The following describes two proteins that form a bound complex.

Sequence of chain B:
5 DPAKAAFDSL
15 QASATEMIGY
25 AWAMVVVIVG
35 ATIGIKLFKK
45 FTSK

Interface contacts:
Residue F85 in chain A is in contact with residue F42 in chain B (closest heavy-atom distance 4.4 Å).
Residue Q71 in chain A is in contact with residue V31 in chain B (closest heavy-atom distance 3.8 Å).
Residue V73 in chain A interacts with residue G34 in chain B (closest heavy-atom distance 4.0 Å).
Residue I76 in chain A interacts with residue A35 in chain B (closest heavy-atom distance 3.3 Å).
Residue L82 in chain A interacts with residue F42 in chain B (closest heavy-atom distance 4.2 Å).
Residue I88 in chain A is in contact with residue F45 in chain B (closest heavy-atom distance 3.6 Å).
Residue I76 in chain A interacts with residue I39 in chain B (closest heavy-atom distance 3.4 Å).
Residue V73 in chain A contacts residue G38 in chain B (closest heavy-atom distance 4.6 Å).
Residue V73 in chain A interacts with residue A35 in chain B (closest heavy-atom distance 4.4 Å).
Residue A81 in chain A interacts with residue F42 in chain B (closest heavy-atom distance 4.0 Å).
Residue F69 in chain A contacts residue G34 in chain B (closest heavy-atom distance 3.9 Å).
Residue F69 in chain A is in contact with residue V33 in chain B (closest heavy-atom distance 3.6 Å).
Residue F85 in chain A interacts with residue F45 in chain B (closest heavy-atom distance 3.7 Å).
Residue L77 in chain A interacts with residue G38 in chain B (closest heavy-atom distance 4.8 Å).
Residue L77 in chain A is in contact with residue F42 in chain B (closest heavy-atom distance 3.6 Å).
Residue G72 in chain A interacts with residue A35 in chain B (closest heavy-atom distance 4.0 Å).
Residue G72 in chain A contacts residue V31 in chain B (closest heavy-atom distance 3.4 Å).
Residue L75 in chain A contacts residue V31 in chain B (closest heavy-atom distance 4.7 Å).
Residue G72 in chain A contacts residue G34 in chain B (closest heavy-atom distance 4.3 Å).
Residue F69 in chain A is in contact with residue V30 in chain B (closest heavy-atom distance 4.1 Å).
Residue I88 in chain A contacts residue T46 in chain B (closest heavy-atom distance 4.4 Å).
Residue D68 in chain A contacts residue V30 in chain B (closest heavy-atom distance 3.7 Å).

Sequence of chain A:
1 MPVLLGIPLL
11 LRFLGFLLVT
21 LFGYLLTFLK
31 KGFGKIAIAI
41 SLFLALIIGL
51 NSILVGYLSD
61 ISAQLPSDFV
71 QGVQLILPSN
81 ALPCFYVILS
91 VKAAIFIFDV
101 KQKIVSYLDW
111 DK